These two protein chains interact to form a complex.

Contacts between the two chains:
Residue A422 in protein 1 interacts with residue F8 in protein 2 (closest heavy-atom distance 3.7 Å).
Residue C188 in protein 1 is in contact with residue G45 in protein 2 (closest heavy-atom distance 4.4 Å).
Residue I187 in protein 1 interacts with residue T34 in protein 2 (closest heavy-atom distance 4.1 Å).
Residue V263 in protein 1 is in contact with residue L15 in protein 2 (closest heavy-atom distance 4.1 Å).
Residue I454 in protein 1 contacts residue T34 in protein 2 (closest heavy-atom distance 3.8 Å).
Residue Y257 in protein 1 contacts residue P22 in protein 2 (closest heavy-atom distance 3.9 Å).
Residue Q47 in protein 1 is in contact with residue K49 in protein 2 (closest heavy-atom distance 4.2 Å).
Residue F423 in protein 1 contacts residue F8 in protein 2 (closest heavy-atom distance 4.3 Å).
Residue I256 in protein 1 interacts with residue I30 in protein 2 (closest heavy-atom distance 3.4 Å).
Residue Y455 in protein 1 contacts residue K29 in protein 2 (closest heavy-atom distance 4.3 Å).
Residue C188 in protein 1 contacts residue G42 in protein 2 (closest heavy-atom distance 3.7 Å).
Residue I183 in protein 1 is in contact with residue M41 in protein 2 (closest heavy-atom distance 3.1 Å).
Residue I187 in protein 1 contacts residue G37 in protein 2 (closest heavy-atom distance 3.3 Å).
Residue L43 in protein 1 interacts with residue I44 in protein 2 (closest heavy-atom distance 3.4 Å).
Residue Y257 in protein 1 contacts residue F27 in protein 2 (closest heavy-atom distance 3.6 Å).
Residue P49 in protein 1 is in contact with residue H52 in protein 2 (closest heavy-atom distance 3.7 Å).
Residue R262 in protein 1 interacts with residue C19 in protein 2 (closest heavy-atom distance 3.0 Å).
Residue Q47 in protein 1 contacts residue H52 in protein 2 (closest heavy-atom distance 3.2 Å).
Residue T419 in protein 1 contacts residue L15 in protein 2 (closest heavy-atom distance 3.5 Å).
Residue R262 in protein 1 contacts residue T20 in protein 2 (closest heavy-atom distance 2.8 Å).
Residue Y416 in protein 1 contacts residue R18 in protein 2 (closest heavy-atom distance 2.6 Å).
Residue I256 in protein 1 interacts with residue F27 in protein 2 (closest heavy-atom distance 3.3 Å).
Residue F261 in protein 1 contacts residue C19 in protein 2 (closest heavy-atom distance 3.6 Å).
Residue D264 in protein 1 contacts residue R18 in protein 2 (closest heavy-atom distance 3.4 Å).
Residue L43 in protein 1 is in contact with residue V48 in protein 2 (closest heavy-atom distance 3.7 Å).
Residue Q47 in protein 1 is in contact with residue V48 in protein 2 (closest heavy-atom distance 3.5 Å).
Residue F458 in protein 1 is in contact with residue M32 in protein 2 (closest heavy-atom distance 3.4 Å).
Residue L426 in protein 1 interacts with residue F8 in protein 2 (closest heavy-atom distance 4.2 Å).
Residue F423 in protein 1 interacts with residue V16 in protein 2 (closest heavy-atom distance 4.2 Å).
Residue F423 in protein 1 contacts residue S12 in protein 2 (closest heavy-atom distance 3.5 Å).
Residue T419 in protein 1 interacts with residue D11 in protein 2 (closest heavy-atom distance 3.1 Å).
Residue A420 in protein 1 contacts residue L15 in protein 2 (closest heavy-atom distance 3.8 Å).
Residue G260 in protein 1 contacts residue T20 in protein 2 (closest heavy-atom distance 4.2 Å).
Residue G260 in protein 1 is in contact with residue P22 in protein 2 (closest heavy-atom distance 3.6 Å).
Residue C188 in protein 1 contacts residue M41 in protein 2 (closest heavy-atom distance 3.3 Å).
Residue L43 in protein 1 is in contact with residue M41 in protein 2 (closest heavy-atom distance 3.7 Å).
Residue F196 in protein 1 contacts residue F46 in protein 2 (closest heavy-atom distance 3.9 Å).
Residue F261 in protein 1 is in contact with residue V16 in protein 2 (closest heavy-atom distance 4.0 Å).
Residue F40 in protein 1 contacts residue I44 in protein 2 (closest heavy-atom distance 3.6 Å).
Residue F458 in protein 1 is in contact with residue K29 in protein 2 (closest heavy-atom distance 3.5 Å).
Residue E459 in protein 1 contacts residue K29 in protein 2 (closest heavy-atom distance 3.1 Å).
Residue V263 in protein 1 interacts with residue C19 in protein 2 (closest heavy-atom distance 3.1 Å).
Residue I187 in protein 1 contacts residue F38 in protein 2 (closest heavy-atom distance 2.4 Å).
Residue F261 in protein 1 is in contact with residue K21 in protein 2 (closest heavy-atom distance 3.2 Å).
Residue L39 in protein 1 is in contact with residue I40 in protein 2 (closest heavy-atom distance 4.3 Å).
Residue A253 in protein 1 interacts with residue F27 in protein 2 (closest heavy-atom distance 3.8 Å).
Residue V44 in protein 1 contacts residue I44 in protein 2 (closest heavy-atom distance 4.2 Å).
Residue I191 in protein 1 contacts residue F38 in protein 2 (closest heavy-atom distance 3.3 Å).
Residue L39 in protein 1 contacts residue I44 in protein 2 (closest heavy-atom distance 4.3 Å).
Residue F423 in protein 1 is in contact with residue L15 in protein 2 (closest heavy-atom distance 4.3 Å).
Residue Y416 in protein 1 contacts residue L15 in protein 2 (closest heavy-atom distance 4.5 Å).
Residue V192 in protein 1 interacts with residue F46 in protein 2 (closest heavy-atom distance 3.6 Å).
Residue F261 in protein 1 interacts with residue P22 in protein 2 (closest heavy-atom distance 3.8 Å).
Residue F252 in protein 1 contacts residue T34 in protein 2 (closest heavy-atom distance 3.3 Å).
Residue I454 in protein 1 contacts residue A33 in protein 2 (closest heavy-atom distance 3.2 Å).
Residue F458 in protein 1 contacts residue A33 in protein 2 (closest heavy-atom distance 4.0 Å).
Residue Y455 in protein 1 interacts with residue I30 in protein 2 (closest heavy-atom distance 4.0 Å).
Residue L283 in protein 1 contacts residue L15 in protein 2 (closest heavy-atom distance 4.0 Å).
Residue I187 in protein 1 is in contact with residue M41 in protein 2 (closest heavy-atom distance 2.5 Å).
Residue V263 in protein 1 interacts with residue R18 in protein 2 (closest heavy-atom distance 4.0 Å).

Sequence of protein 1:
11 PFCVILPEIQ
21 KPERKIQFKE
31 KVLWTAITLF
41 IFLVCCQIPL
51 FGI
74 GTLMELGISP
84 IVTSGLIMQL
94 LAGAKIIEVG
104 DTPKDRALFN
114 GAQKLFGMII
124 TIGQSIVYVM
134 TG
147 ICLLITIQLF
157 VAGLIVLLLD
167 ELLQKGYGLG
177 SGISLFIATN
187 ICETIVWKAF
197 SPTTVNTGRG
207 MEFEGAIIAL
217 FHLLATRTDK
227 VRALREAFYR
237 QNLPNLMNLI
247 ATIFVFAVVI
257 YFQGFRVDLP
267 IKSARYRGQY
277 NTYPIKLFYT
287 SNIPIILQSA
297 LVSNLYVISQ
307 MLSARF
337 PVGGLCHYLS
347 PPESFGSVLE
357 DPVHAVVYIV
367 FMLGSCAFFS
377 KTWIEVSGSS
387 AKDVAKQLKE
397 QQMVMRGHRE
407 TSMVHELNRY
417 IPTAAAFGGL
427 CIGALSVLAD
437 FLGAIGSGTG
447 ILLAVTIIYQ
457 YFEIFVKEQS

Sequence of protein 2:
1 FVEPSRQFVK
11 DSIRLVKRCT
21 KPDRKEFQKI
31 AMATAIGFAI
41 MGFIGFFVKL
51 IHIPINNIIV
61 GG